Contacts between the two chains:
Residue M123 in chain B is in contact with residue L121 in chain A (closest heavy-atom distance 2.9 Å).
Residue S122 in chain B interacts with residue S122 in chain A (closest heavy-atom distance 4.2 Å).
Residue S120 in chain B is in contact with residue S122 in chain A (closest heavy-atom distance 4.2 Å).
Residue M123 in chain B is in contact with residue S122 in chain A (closest heavy-atom distance 4.9 Å).
Residue S120 in chain B contacts residue R124 in chain A (closest heavy-atom distance 3.9 Å).
Residue L121 in chain B is in contact with residue L121 in chain A (closest heavy-atom distance 3.9 Å).
Residue S122 in chain B is in contact with residue M119 in chain A (closest heavy-atom distance 5.0 Å).
Residue M123 in chain B contacts residue L118 in chain A (closest heavy-atom distance 3.6 Å).
Residue M119 in chain B contacts residue R124 in chain A (closest heavy-atom distance 3.5 Å).
Residue S122 in chain B contacts residue L121 in chain A (closest heavy-atom distance 3.4 Å).
Residue S122 in chain B contacts residue S120 in chain A (closest heavy-atom distance 4.5 Å).
Residue T126 in chain B contacts residue M123 in chain A (closest heavy-atom distance 3.8 Å).
Residue M119 in chain B interacts with residue L127 in chain A (closest heavy-atom distance 3.7 Å).
Residue L121 in chain B is in contact with residue S122 in chain A (closest heavy-atom distance 3.3 Å).
Residue L118 in chain B contacts residue M123 in chain A (closest heavy-atom distance 4.7 Å).
Residue R124 in chain B is in contact with residue S120 in chain A (closest heavy-atom distance 3.1 Å).
Residue S122 in chain B contacts residue M123 in chain A (closest heavy-atom distance 4.7 Å).
Residue M123 in chain B interacts with residue T126 in chain A (closest heavy-atom distance 3.7 Å).
Residue M119 in chain B contacts residue S122 in chain A (closest heavy-atom distance 4.9 Å).
Residue M123 in chain B is in contact with residue S120 in chain A (closest heavy-atom distance 4.6 Å).
Residue L121 in chain B is in contact with residue M123 in chain A (closest heavy-atom distance 2.8 Å).
Residue M119 in chain B interacts with residue M123 in chain A (closest heavy-atom distance 4.1 Å).
Residue R124 in chain B is in contact with residue M119 in chain A (closest heavy-atom distance 3.4 Å).
Residue M123 in chain B contacts residue M123 in chain A (closest heavy-atom distance 3.4 Å).
Residue S120 in chain B interacts with residue M123 in chain A (closest heavy-atom distance 4.7 Å).
Residue E116 in chain B contacts residue R124 in chain A (closest heavy-atom distance 2.3 Å).
Residue L127 in chain B contacts residue M119 in chain A (closest heavy-atom distance 3.6 Å).
Residue R124 in chain B is in contact with residue E116 in chain A (closest heavy-atom distance 3.0 Å).
Residue M123 in chain B is in contact with residue M119 in chain A (closest heavy-atom distance 4.0 Å).

Sequence of chain B:
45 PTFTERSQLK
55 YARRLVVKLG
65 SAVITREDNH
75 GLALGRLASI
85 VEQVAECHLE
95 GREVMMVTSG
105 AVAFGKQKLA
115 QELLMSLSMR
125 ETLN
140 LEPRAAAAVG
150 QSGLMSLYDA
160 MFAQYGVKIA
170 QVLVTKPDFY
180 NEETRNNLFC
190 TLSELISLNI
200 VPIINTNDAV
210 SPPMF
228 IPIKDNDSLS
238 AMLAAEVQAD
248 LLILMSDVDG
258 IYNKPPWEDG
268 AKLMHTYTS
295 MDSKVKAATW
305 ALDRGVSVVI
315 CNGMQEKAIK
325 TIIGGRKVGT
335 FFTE

These two protein chains interact to form a complex.

Sequence of chain A:
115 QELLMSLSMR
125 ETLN